The following describes two proteins that form a bound complex.

Sequence of the first protein:
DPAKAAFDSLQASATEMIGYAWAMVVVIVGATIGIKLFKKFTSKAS

Sequence of the second protein:
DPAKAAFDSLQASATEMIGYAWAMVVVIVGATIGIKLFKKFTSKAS

Interface contacts:
Residue L14 in the first protein interacts with residue F42 in the second protein (closest heavy-atom distance 4.4 Å).
Residue L14 in the first protein contacts residue T46 in the second protein (closest heavy-atom distance 4.0 Å).
Residue A10 in the first protein interacts with residue F42 in the second protein (closest heavy-atom distance 3.7 Å).
Residue F11 in the first protein is in contact with residue F42 in the second protein (closest heavy-atom distance 3.9 Å).
Residue F11 in the first protein interacts with residue F45 in the second protein (closest heavy-atom distance 4.3 Å).
Residue A7 in the first protein is in contact with residue F42 in the second protein (closest heavy-atom distance 4.6 Å).
Residue F11 in the first protein contacts residue T46 in the second protein (closest heavy-atom distance 3.9 Å).